The following describes two proteins that form a bound complex.

Contacts between the two chains:
Residue T104 in chain B is in contact with residue D191 in chain A (closest heavy-atom distance 4.1 Å).
Residue S101 in chain B interacts with residue Q193 in chain A (closest heavy-atom distance 3.7 Å).
Residue N103 in chain B contacts residue Q193 in chain A (closest heavy-atom distance 3.5 Å).
Residue L102 in chain B interacts with residue Q193 in chain A (closest heavy-atom distance 2.7 Å).
Residue T104 in chain B interacts with residue Q193 in chain A (closest heavy-atom distance 3.7 Å).

Sequence of chain B:
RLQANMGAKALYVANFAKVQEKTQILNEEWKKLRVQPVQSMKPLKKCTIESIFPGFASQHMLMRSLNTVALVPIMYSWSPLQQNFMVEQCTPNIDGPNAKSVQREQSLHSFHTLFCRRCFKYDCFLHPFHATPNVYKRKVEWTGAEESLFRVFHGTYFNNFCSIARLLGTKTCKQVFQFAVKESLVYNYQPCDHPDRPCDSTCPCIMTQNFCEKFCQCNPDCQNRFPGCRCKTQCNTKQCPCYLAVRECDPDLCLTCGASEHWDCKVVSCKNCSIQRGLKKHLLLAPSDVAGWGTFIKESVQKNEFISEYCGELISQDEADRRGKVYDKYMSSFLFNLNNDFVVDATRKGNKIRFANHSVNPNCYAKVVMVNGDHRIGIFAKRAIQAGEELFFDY

Sequence of chain A:
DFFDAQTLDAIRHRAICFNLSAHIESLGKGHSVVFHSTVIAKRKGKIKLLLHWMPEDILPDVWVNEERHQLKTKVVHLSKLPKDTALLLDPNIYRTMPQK